Sequence of the first protein:
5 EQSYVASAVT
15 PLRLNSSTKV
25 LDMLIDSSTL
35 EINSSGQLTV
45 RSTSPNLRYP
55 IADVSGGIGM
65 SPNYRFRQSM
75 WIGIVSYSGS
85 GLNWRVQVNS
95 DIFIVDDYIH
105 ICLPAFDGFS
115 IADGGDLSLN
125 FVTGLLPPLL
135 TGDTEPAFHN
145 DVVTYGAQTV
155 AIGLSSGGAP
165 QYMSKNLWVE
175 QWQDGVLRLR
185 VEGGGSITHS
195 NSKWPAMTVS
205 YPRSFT

Residue-level contacts at the interface:
Residue D100 in the first protein interacts with residue Y68 in the second protein (closest heavy-atom distance 3.5 Å).
Residue T202 in the first protein interacts with residue A151 in the second protein (closest heavy-atom distance 2.9 Å).
Residue S59 in the first protein contacts residue R52 in the second protein (closest heavy-atom distance 2.6 Å).
Residue C106 in the first protein interacts with residue T148 in the second protein (closest heavy-atom distance 3.5 Å).
Residue G60 in the first protein contacts residue N50 in the second protein (closest heavy-atom distance 3.7 Å).
Residue I62 in the first protein contacts residue N50 in the second protein (closest heavy-atom distance 2.8 Å).
Residue L42 in the first protein contacts residue L34 in the second protein (closest heavy-atom distance 3.2 Å).
Residue Y166 in the first protein is in contact with residue G188 in the second protein (closest heavy-atom distance 3.5 Å).
Residue L42 in the first protein is in contact with residue I29 in the second protein (closest heavy-atom distance 3.6 Å).
Residue F70 in the first protein interacts with residue A141 in the second protein (closest heavy-atom distance 3.6 Å).
Residue Q41 in the first protein is in contact with residue L28 in the second protein (closest heavy-atom distance 3.4 Å).
Residue R69 in the first protein contacts residue P54 in the second protein (closest heavy-atom distance 3.5 Å).
Residue G40 in the first protein interacts with residue L28 in the second protein (closest heavy-atom distance 3.5 Å).
Residue I62 in the first protein contacts residue L51 in the second protein (closest heavy-atom distance 3.6 Å).
Residue K23 in the first protein contacts residue A10 in the second protein (closest heavy-atom distance 2.7 Å).
Residue T43 in the first protein interacts with residue D30 in the second protein (closest heavy-atom distance 2.8 Å).
Residue I36 in the first protein contacts residue T14 in the second protein (closest heavy-atom distance 3.6 Å).
Residue L42 in the first protein is in contact with residue L28 in the second protein (closest heavy-atom distance 2.8 Å).
Residue M64 in the first protein interacts with residue P54 in the second protein (closest heavy-atom distance 3.7 Å).
Residue A200 in the first protein is in contact with residue A151 in the second protein (closest heavy-atom distance 3.4 Å).
Residue I62 in the first protein is in contact with residue R52 in the second protein (closest heavy-atom distance 2.7 Å).
Residue D100 in the first protein interacts with residue D100 in the second protein (closest heavy-atom distance 3.3 Å).
Residue L25 in the first protein contacts residue V13 in the second protein (closest heavy-atom distance 2.7 Å).
Residue L42 in the first protein is in contact with residue D30 in the second protein (closest heavy-atom distance 2.8 Å).
Residue D100 in the first protein is in contact with residue D101 in the second protein (closest heavy-atom distance 2.8 Å).
Residue Q41 in the first protein is in contact with residue D30 in the second protein (closest heavy-atom distance 3.4 Å).
Residue M27 in the first protein interacts with residue P15 in the second protein (closest heavy-atom distance 3.6 Å).
Residue A200 in the first protein contacts residue N170 in the second protein (closest heavy-atom distance 2.9 Å).
Residue Y102 in the first protein contacts residue Y102 in the second protein (closest heavy-atom distance 3.4 Å).
Residue H104 in the first protein interacts with residue Y149 in the second protein (closest heavy-atom distance 3.6 Å).
Residue A155 in the first protein interacts with residue S168 in the second protein (closest heavy-atom distance 3.4 Å).
Residue A155 in the first protein contacts residue T153 in the second protein (closest heavy-atom distance 3.3 Å).
Residue H104 in the first protein interacts with residue Y102 in the second protein (closest heavy-atom distance 2.8 Å).
Residue V154 in the first protein interacts with residue T153 in the second protein (closest heavy-atom distance 3.7 Å).
Residue G40 in the first protein interacts with residue T14 in the second protein (closest heavy-atom distance 3.7 Å).
Residue V24 in the first protein contacts residue V13 in the second protein (closest heavy-atom distance 3.6 Å).
Residue G40 in the first protein contacts residue P15 in the second protein (closest heavy-atom distance 3.3 Å).
Residue P199 in the first protein is in contact with residue N170 in the second protein (closest heavy-atom distance 3.7 Å).
Residue V44 in the first protein contacts residue T33 in the second protein (closest heavy-atom distance 3.2 Å).
Residue V24 in the first protein contacts residue A10 in the second protein (closest heavy-atom distance 3.4 Å).
Residue R69 in the first protein is in contact with residue D101 in the second protein (closest heavy-atom distance 3.0 Å).
Residue V58 in the first protein is in contact with residue R52 in the second protein (closest heavy-atom distance 3.1 Å).
Residue D26 in the first protein contacts residue V13 in the second protein (closest heavy-atom distance 3.7 Å).
Residue L25 in the first protein interacts with residue S11 in the second protein (closest heavy-atom distance 3.0 Å).
Residue T202 in the first protein is in contact with residue G150 in the second protein (closest heavy-atom distance 3.1 Å).
Residue G63 in the first protein contacts residue I55 in the second protein (closest heavy-atom distance 3.5 Å).
Residue L25 in the first protein contacts residue A12 in the second protein (closest heavy-atom distance 3.1 Å).
Residue G61 in the first protein is in contact with residue N50 in the second protein (closest heavy-atom distance 3.0 Å).
Residue V99 in the first protein interacts with residue Y102 in the second protein (closest heavy-atom distance 2.9 Å).
Residue R69 in the first protein interacts with residue F209 in the second protein (closest heavy-atom distance 3.4 Å).
Residue M64 in the first protein contacts residue M64 in the second protein (closest heavy-atom distance 3.6 Å).
Residue T43 in the first protein is in contact with residue T33 in the second protein (closest heavy-atom distance 3.1 Å).
Residue I36 in the first protein is in contact with residue P15 in the second protein (closest heavy-atom distance 3.6 Å).
Residue D100 in the first protein is in contact with residue Y102 in the second protein (closest heavy-atom distance 3.6 Å).
Residue L16 in the first protein interacts with residue L16 in the second protein (closest heavy-atom distance 3.6 Å).
Residue D26 in the first protein interacts with residue L16 in the second protein (closest heavy-atom distance 3.7 Å).
Residue I55 in the first protein interacts with residue I55 in the second protein (closest heavy-atom distance 3.6 Å).
Residue M27 in the first protein is in contact with residue L16 in the second protein (closest heavy-atom distance 3.7 Å).
Residue T153 in the first protein contacts residue T153 in the second protein (closest heavy-atom distance 3.6 Å).
Residue V99 in the first protein interacts with residue P206 in the second protein (closest heavy-atom distance 3.6 Å).

The following describes two proteins that form a bound complex.

Sequence of the second protein:
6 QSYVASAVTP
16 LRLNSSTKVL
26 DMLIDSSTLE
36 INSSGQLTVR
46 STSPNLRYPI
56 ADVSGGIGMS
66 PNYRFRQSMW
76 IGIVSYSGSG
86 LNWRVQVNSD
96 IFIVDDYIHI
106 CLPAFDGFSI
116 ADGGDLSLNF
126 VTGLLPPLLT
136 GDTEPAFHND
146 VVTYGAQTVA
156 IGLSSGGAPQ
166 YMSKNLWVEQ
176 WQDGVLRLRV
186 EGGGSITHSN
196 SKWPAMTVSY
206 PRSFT